This data describes a binding interaction between two proteins.

Sequence of protein 1:
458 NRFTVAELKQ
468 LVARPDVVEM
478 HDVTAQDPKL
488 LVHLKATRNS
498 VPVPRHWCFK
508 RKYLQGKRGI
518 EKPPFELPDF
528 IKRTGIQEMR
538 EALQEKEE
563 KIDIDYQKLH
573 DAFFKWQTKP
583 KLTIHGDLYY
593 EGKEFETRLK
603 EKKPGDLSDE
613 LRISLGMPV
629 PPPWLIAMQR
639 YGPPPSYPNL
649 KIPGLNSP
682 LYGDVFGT

Sequence of protein 2:
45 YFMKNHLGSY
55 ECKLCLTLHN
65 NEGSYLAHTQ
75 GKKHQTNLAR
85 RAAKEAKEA

Interface contacts:
Residue R515 in protein 1 contacts residue L60 in protein 2 (closest heavy-atom distance 3.2 Å).
Residue G516 in protein 1 contacts residue C56 in protein 2 (closest heavy-atom distance 4.8 Å).
Residue G516 in protein 1 interacts with residue L60 in protein 2 (closest heavy-atom distance 2.9 Å).
Residue R515 in protein 1 contacts residue T61 in protein 2 (closest heavy-atom distance 4.9 Å).
Residue G516 in protein 1 interacts with residue T61 in protein 2 (closest heavy-atom distance 4.2 Å).